Residue-level contacts at the interface:
Residue K62 in protein 2 is in contact with residue G31 in protein 1 (closest heavy-atom distance 4.7 Å).
Residue L65 in protein 2 contacts residue V23 in protein 1 (closest heavy-atom distance 4.0 Å).
Residue M23 in protein 2 interacts with residue I22 in protein 1 (closest heavy-atom distance 3.5 Å).
Residue F55 in protein 2 contacts residue A38 in protein 1 (closest heavy-atom distance 3.8 Å).
Residue S74 in protein 2 contacts residue R16 in protein 1 (closest heavy-atom distance 3.7 Å).
Residue M23 in protein 2 interacts with residue L26 in protein 1 (closest heavy-atom distance 3.5 Å).
Residue V68 in protein 2 contacts residue V23 in protein 1 (closest heavy-atom distance 4.3 Å).
Residue F55 in protein 2 contacts residue L37 in protein 1 (closest heavy-atom distance 3.9 Å).
Residue N69 in protein 2 interacts with residue L27 in protein 1 (closest heavy-atom distance 3.9 Å).
Residue V58 in protein 2 is in contact with residue L37 in protein 1 (closest heavy-atom distance 3.7 Å).
Residue L72 in protein 2 is in contact with residue A19 in protein 1 (closest heavy-atom distance 3.8 Å).
Residue L20 in protein 2 interacts with residue L26 in protein 1 (closest heavy-atom distance 3.9 Å).
Residue L72 in protein 2 contacts residue L20 in protein 1 (closest heavy-atom distance 3.5 Å).
Residue F55 in protein 2 interacts with residue E34 in protein 1 (closest heavy-atom distance 3.9 Å).
Residue R73 in protein 2 is in contact with residue L20 in protein 1 (closest heavy-atom distance 3.6 Å).
Residue L65 in protein 2 contacts residue L27 in protein 1 (closest heavy-atom distance 3.7 Å).
Residue D19 in protein 2 interacts with residue I22 in protein 1 (closest heavy-atom distance 3.5 Å).
Residue I26 in protein 2 is in contact with residue A15 in protein 1 (closest heavy-atom distance 3.7 Å).
Residue M16 in protein 2 contacts residue L26 in protein 1 (closest heavy-atom distance 3.5 Å).
Residue L65 in protein 2 contacts residue L26 in protein 1 (closest heavy-atom distance 3.8 Å).
Residue L72 in protein 2 interacts with residue R16 in protein 1 (closest heavy-atom distance 2.8 Å).
Residue M23 in protein 2 contacts residue V23 in protein 1 (closest heavy-atom distance 4.2 Å).
Residue T29 in protein 2 contacts residue T8 in protein 1 (closest heavy-atom distance 4.3 Å).
Residue L9 in protein 2 is in contact with residue L33 in protein 1 (closest heavy-atom distance 3.4 Å).
Residue E59 in protein 2 is in contact with residue E34 in protein 1 (closest heavy-atom distance 2.6 Å).
Residue N69 in protein 2 contacts residue L20 in protein 1 (closest heavy-atom distance 4.1 Å).
Residue V58 in protein 2 contacts residue E34 in protein 1 (closest heavy-atom distance 3.7 Å).
Residue I26 in protein 2 interacts with residue S18 in protein 1 (closest heavy-atom distance 3.5 Å).
Residue M16 in protein 2 contacts residue L33 in protein 1 (closest heavy-atom distance 3.5 Å).
Residue L65 in protein 2 contacts residue V30 in protein 1 (closest heavy-atom distance 3.8 Å).
Residue K62 in protein 2 is in contact with residue V30 in protein 1 (closest heavy-atom distance 4.0 Å).
Residue D19 in protein 2 contacts residue D25 in protein 1 (closest heavy-atom distance 2.4 Å).
Residue M16 in protein 2 is in contact with residue V30 in protein 1 (closest heavy-atom distance 3.8 Å).
Residue D19 in protein 2 contacts residue K29 in protein 1 (closest heavy-atom distance 4.7 Å).
Residue E66 in protein 2 is in contact with residue L27 in protein 1 (closest heavy-atom distance 3.9 Å).
Residue E15 in protein 2 interacts with residue K29 in protein 1 (closest heavy-atom distance 2.5 Å).
Residue D19 in protein 2 interacts with residue L26 in protein 1 (closest heavy-atom distance 3.6 Å).
Residue E12 in protein 2 is in contact with residue L33 in protein 1 (closest heavy-atom distance 4.3 Å).
Residue P54 in protein 2 interacts with residue L37 in protein 1 (closest heavy-atom distance 4.0 Å).
Residue R73 in protein 2 contacts residue R16 in protein 1 (closest heavy-atom distance 3.3 Å).
Residue V58 in protein 2 is in contact with residue L33 in protein 1 (closest heavy-atom distance 4.3 Å).
Residue K62 in protein 2 contacts residue E34 in protein 1 (closest heavy-atom distance 3.3 Å).
Residue K62 in protein 2 is in contact with residue L27 in protein 1 (closest heavy-atom distance 4.5 Å).
Residue I26 in protein 2 interacts with residue A19 in protein 1 (closest heavy-atom distance 4.1 Å).
Residue L27 in protein 2 is in contact with residue L11 in protein 1 (closest heavy-atom distance 4.0 Å).
Residue I71 in protein 2 is in contact with residue R16 in protein 1 (closest heavy-atom distance 4.4 Å).
Residue M23 in protein 2 is in contact with residue A19 in protein 1 (closest heavy-atom distance 3.8 Å).
Residue V13 in protein 2 contacts residue L33 in protein 1 (closest heavy-atom distance 3.6 Å).
Residue N69 in protein 2 is in contact with residue V23 in protein 1 (closest heavy-atom distance 3.2 Å).
Residue E12 in protein 2 contacts residue K29 in protein 1 (closest heavy-atom distance 2.7 Å).
Residue I26 in protein 2 interacts with residue I22 in protein 1 (closest heavy-atom distance 3.7 Å).
Residue M16 in protein 2 is in contact with residue K29 in protein 1 (closest heavy-atom distance 3.9 Å).
Residue I26 in protein 2 interacts with residue L11 in protein 1 (closest heavy-atom distance 3.5 Å).
Residue L9 in protein 2 is in contact with residue L37 in protein 1 (closest heavy-atom distance 4.6 Å).
Residue V58 in protein 2 contacts residue V30 in protein 1 (closest heavy-atom distance 3.9 Å).
Residue L72 in protein 2 contacts residue V23 in protein 1 (closest heavy-atom distance 4.3 Å).
Residue L9 in protein 2 contacts residue K36 in protein 1 (closest heavy-atom distance 3.8 Å).
Residue G75 in protein 2 interacts with residue R16 in protein 1 (closest heavy-atom distance 3.3 Å).
Residue V61 in protein 2 is in contact with residue V30 in protein 1 (closest heavy-atom distance 4.0 Å).
Residue K22 in protein 2 is in contact with residue I22 in protein 1 (closest heavy-atom distance 3.9 Å).

Sequence of protein 2:
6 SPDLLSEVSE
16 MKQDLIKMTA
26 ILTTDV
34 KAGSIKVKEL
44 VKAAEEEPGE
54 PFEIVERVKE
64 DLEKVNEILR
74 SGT

Sequence of protein 1:
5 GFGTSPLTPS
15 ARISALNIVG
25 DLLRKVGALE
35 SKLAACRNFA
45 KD

The following describes two proteins that form a bound complex.